Residue-level contacts at the interface:
Residue L91 in chain B is in contact with residue A8 in chain A (closest heavy-atom distance 3.2 Å).
Residue A95 in chain B is in contact with residue L13 in chain A (closest heavy-atom distance 3.7 Å).
Residue Y110 in chain B interacts with residue A23 in chain A (closest heavy-atom distance 3.4 Å).
Residue A114 in chain B is in contact with residue A23 in chain A (closest heavy-atom distance 4.2 Å).
Residue S113 in chain B contacts residue A23 in chain A (closest heavy-atom distance 3.8 Å).
Residue Q111 in chain B interacts with residue F5 in chain A (closest heavy-atom distance 4.4 Å).
Residue Q111 in chain B interacts with residue C2 in chain A (closest heavy-atom distance 4.6 Å).
Residue S113 in chain B contacts residue F27 in chain A (closest heavy-atom distance 2.8 Å).
Residue L91 in chain B interacts with residue S9 in chain A (closest heavy-atom distance 3.9 Å).
Residue A97 in chain B is in contact with residue F5 in chain A (closest heavy-atom distance 3.5 Å).
Residue Y110 in chain B interacts with residue V24 in chain A (closest heavy-atom distance 3.6 Å).
Residue F71 in chain B contacts residue A8 in chain A (closest heavy-atom distance 4.0 Å).
Residue M63 in chain B interacts with residue F5 in chain A (closest heavy-atom distance 3.3 Å).
Residue M115 in chain B contacts residue V15 in chain A (closest heavy-atom distance 3.9 Å).
Residue I65 in chain B is in contact with residue F5 in chain A (closest heavy-atom distance 3.8 Å).
Residue L76 in chain B contacts residue A8 in chain A (closest heavy-atom distance 4.1 Å).
Residue Q111 in chain B interacts with residue S3 in chain A (closest heavy-atom distance 4.0 Å).
Residue Y96 in chain B contacts residue S6 in chain A (closest heavy-atom distance 2.8 Å).
Residue R98 in chain B is in contact with residue G4 in chain A (closest heavy-atom distance 4.8 Å).
Residue R164 in chain B is in contact with residue L26 in chain A (closest heavy-atom distance 3.6 Å).
Residue Q111 in chain B interacts with residue L13 in chain A (closest heavy-atom distance 4.5 Å).
Residue L108 in chain B is in contact with residue G4 in chain A (closest heavy-atom distance 3.9 Å).
Residue V94 in chain B contacts residue T7 in chain A (closest heavy-atom distance 3.4 Å).
Residue F100 in chain B interacts with residue S3 in chain A (closest heavy-atom distance 3.9 Å).
Residue A114 in chain B interacts with residue A19 in chain A (closest heavy-atom distance 4.1 Å).
Residue L108 in chain B is in contact with residue S3 in chain A (closest heavy-atom distance 3.7 Å).
Residue V94 in chain B interacts with residue A8 in chain A (closest heavy-atom distance 2.9 Å).
Residue A95 in chain B interacts with residue S6 in chain A (closest heavy-atom distance 3.4 Å).
Residue L108 in chain B is in contact with residue F5 in chain A (closest heavy-atom distance 3.5 Å).
Residue A114 in chain B interacts with residue C20 in chain A (closest heavy-atom distance 4.8 Å).
Residue P73 in chain B interacts with residue A8 in chain A (closest heavy-atom distance 3.4 Å).
Residue Y110 in chain B interacts with residue S28 in chain A (closest heavy-atom distance 3.5 Å).
Residue E168 in chain B contacts residue F27 in chain A (closest heavy-atom distance 4.0 Å).
Residue F169 in chain B interacts with residue F27 in chain A (closest heavy-atom distance 4.2 Å).
Residue Y96 in chain B contacts residue G4 in chain A (closest heavy-atom distance 4.2 Å).
Residue A95 in chain B contacts residue T7 in chain A (closest heavy-atom distance 4.5 Å).
Residue Y64 in chain B is in contact with residue F5 in chain A (closest heavy-atom distance 4.2 Å).
Residue Y126 in chain B interacts with residue L13 in chain A (closest heavy-atom distance 4.3 Å).
Residue R164 in chain B is in contact with residue F27 in chain A (closest heavy-atom distance 3.5 Å).
Residue A114 in chain B is in contact with residue V15 in chain A (closest heavy-atom distance 3.6 Å).
Residue H104 in chain B is in contact with residue S3 in chain A (closest heavy-atom distance 2.9 Å).
Residue L165 in chain B interacts with residue F27 in chain A (closest heavy-atom distance 4.5 Å).
Residue L91 in chain B contacts residue T7 in chain A (closest heavy-atom distance 4.0 Å).
Residue Q107 in chain B contacts residue S3 in chain A (closest heavy-atom distance 4.0 Å).
Residue M115 in chain B is in contact with residue F5 in chain A (closest heavy-atom distance 3.6 Å).
Residue D92 in chain B interacts with residue S9 in chain A (closest heavy-atom distance 2.8 Å).
Residue Q111 in chain B interacts with residue G4 in chain A (closest heavy-atom distance 3.4 Å).
Residue A97 in chain B is in contact with residue G4 in chain A (closest heavy-atom distance 3.2 Å).
Residue Y110 in chain B contacts residue F27 in chain A (closest heavy-atom distance 4.0 Å).
Residue A95 in chain B is in contact with residue F5 in chain A (closest heavy-atom distance 3.9 Å).
Residue H104 in chain B is in contact with residue G4 in chain A (closest heavy-atom distance 4.9 Å).
Residue Y96 in chain B interacts with residue T7 in chain A (closest heavy-atom distance 5.0 Å).
Residue Q111 in chain B contacts residue V15 in chain A (closest heavy-atom distance 3.8 Å).
Residue M115 in chain B contacts residue L13 in chain A (closest heavy-atom distance 3.8 Å).
Residue D92 in chain B contacts residue T7 in chain A (closest heavy-atom distance 4.2 Å).
Residue Y96 in chain B is in contact with residue F5 in chain A (closest heavy-atom distance 3.3 Å).
Residue R164 in chain B interacts with residue G29 in chain A (closest heavy-atom distance 4.6 Å).
Residue A112 in chain B contacts residue F5 in chain A (closest heavy-atom distance 4.2 Å).
Residue V94 in chain B contacts residue S6 in chain A (closest heavy-atom distance 3.9 Å).
Residue M161 in chain B contacts residue F27 in chain A (closest heavy-atom distance 3.7 Å).

Sequence of chain B:
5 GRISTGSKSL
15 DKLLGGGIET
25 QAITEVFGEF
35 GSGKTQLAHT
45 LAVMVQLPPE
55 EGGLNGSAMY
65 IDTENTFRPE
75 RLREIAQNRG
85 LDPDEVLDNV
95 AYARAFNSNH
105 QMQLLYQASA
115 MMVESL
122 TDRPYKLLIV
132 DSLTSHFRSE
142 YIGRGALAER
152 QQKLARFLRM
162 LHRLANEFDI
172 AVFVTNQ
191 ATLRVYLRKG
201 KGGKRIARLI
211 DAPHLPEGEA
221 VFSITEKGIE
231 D

These two protein chains interact to form a complex.

Sequence of chain A:
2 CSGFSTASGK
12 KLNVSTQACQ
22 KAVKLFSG